Sequence of chain B:
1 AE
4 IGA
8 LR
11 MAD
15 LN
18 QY

This data describes a binding interaction between two proteins.

Sequence of chain A:
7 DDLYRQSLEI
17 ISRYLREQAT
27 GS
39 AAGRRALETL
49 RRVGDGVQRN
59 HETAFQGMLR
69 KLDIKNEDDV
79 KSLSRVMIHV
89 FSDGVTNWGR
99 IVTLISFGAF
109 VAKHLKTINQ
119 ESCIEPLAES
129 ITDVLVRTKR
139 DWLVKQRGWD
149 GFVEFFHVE

Residue-level contacts at the interface:
Residue G97 in chain A contacts residue N16 in chain B (closest heavy-atom distance 3.1 Å).
Residue D91 in chain A is in contact with residue R9 in chain B (closest heavy-atom distance 3.5 Å).
Residue A62 in chain A is in contact with residue M11 in chain B (closest heavy-atom distance 4.4 Å).
Residue L102 in chain A contacts residue L8 in chain B (closest heavy-atom distance 3.8 Å).
Residue F153 in chain A interacts with residue Y19 in chain B (closest heavy-atom distance 3.7 Å).
Residue F63 in chain A contacts residue L8 in chain B (closest heavy-atom distance 3.6 Å).
Residue G97 in chain A contacts residue A12 in chain B (closest heavy-atom distance 3.6 Å).
Residue G97 in chain A is in contact with residue L15 in chain B (closest heavy-atom distance 4.0 Å).
Residue V156 in chain A contacts residue Y19 in chain B (closest heavy-atom distance 3.9 Å).
Residue T101 in chain A is in contact with residue M11 in chain B (closest heavy-atom distance 3.7 Å).
Residue R98 in chain A is in contact with residue A12 in chain B (closest heavy-atom distance 3.5 Å).
Residue M66 in chain A contacts residue I4 in chain B (closest heavy-atom distance 3.7 Å).
Residue H87 in chain A contacts residue E2 in chain B (closest heavy-atom distance 3.0 Å).
Residue T101 in chain A is in contact with residue A12 in chain B (closest heavy-atom distance 3.5 Å).
Residue R50 in chain A contacts residue Y19 in chain B (closest heavy-atom distance 3.0 Å).
Residue T101 in chain A contacts residue L15 in chain B (closest heavy-atom distance 3.9 Å).
Residue V88 in chain A is in contact with residue L8 in chain B (closest heavy-atom distance 4.3 Å).
Residue H87 in chain A contacts residue R9 in chain B (closest heavy-atom distance 3.1 Å).
Residue F154 in chain A is in contact with residue Y19 in chain B (closest heavy-atom distance 3.5 Å).
Residue H87 in chain A contacts residue G5 in chain B (closest heavy-atom distance 4.9 Å).
Residue F105 in chain A is in contact with residue L8 in chain B (closest heavy-atom distance 4.1 Å).
Residue V51 in chain A interacts with residue L15 in chain B (closest heavy-atom distance 4.0 Å).
Residue S90 in chain A interacts with residue R9 in chain B (closest heavy-atom distance 4.0 Å).
Residue H87 in chain A contacts residue A6 in chain B (closest heavy-atom distance 4.5 Å).
Residue V84 in chain A is in contact with residue A1 in chain B (closest heavy-atom distance 3.3 Å).
Residue F89 in chain A contacts residue R9 in chain B (closest heavy-atom distance 4.8 Å).
Residue V88 in chain A is in contact with residue G5 in chain B (closest heavy-atom distance 3.5 Å).
Residue V100 in chain A is in contact with residue L15 in chain B (closest heavy-atom distance 3.4 Å).
Residue F153 in chain A is in contact with residue N16 in chain B (closest heavy-atom distance 3.2 Å).
Residue K69 in chain A contacts residue I4 in chain B (closest heavy-atom distance 3.8 Å).
Residue T101 in chain A contacts residue L8 in chain B (closest heavy-atom distance 3.9 Å).
Residue M66 in chain A is in contact with residue M11 in chain B (closest heavy-atom distance 3.7 Å).
Residue R98 in chain A interacts with residue D13 in chain B (closest heavy-atom distance 2.6 Å).
Residue L70 in chain A contacts residue I4 in chain B (closest heavy-atom distance 3.6 Å).
Residue M66 in chain A contacts residue L8 in chain B (closest heavy-atom distance 3.7 Å).
Residue V88 in chain A contacts residue R9 in chain B (closest heavy-atom distance 3.0 Å).
Residue H155 in chain A interacts with residue Y19 in chain B (closest heavy-atom distance 4.7 Å).
Residue V55 in chain A interacts with residue L15 in chain B (closest heavy-atom distance 3.9 Å).
Residue V93 in chain A interacts with residue D13 in chain B (closest heavy-atom distance 4.9 Å).
Residue V51 in chain A interacts with residue Y19 in chain B (closest heavy-atom distance 4.3 Å).
Residue V84 in chain A contacts residue G5 in chain B (closest heavy-atom distance 3.9 Å).
Residue F105 in chain A contacts residue I4 in chain B (closest heavy-atom distance 4.3 Å).
Residue F63 in chain A contacts residue M11 in chain B (closest heavy-atom distance 3.4 Å).
Residue D91 in chain A contacts residue D13 in chain B (closest heavy-atom distance 4.9 Å).
Residue W96 in chain A is in contact with residue N16 in chain B (closest heavy-atom distance 3.6 Å).
Residue L70 in chain A interacts with residue A1 in chain B (closest heavy-atom distance 4.2 Å).
Residue N95 in chain A interacts with residue N16 in chain B (closest heavy-atom distance 3.4 Å).
Residue H59 in chain A is in contact with residue M11 in chain B (closest heavy-atom distance 3.8 Å).
Residue V84 in chain A interacts with residue L8 in chain B (closest heavy-atom distance 3.8 Å).
Residue R98 in chain A is in contact with residue R9 in chain B (closest heavy-atom distance 3.5 Å).
Residue V84 in chain A is in contact with residue I4 in chain B (closest heavy-atom distance 3.8 Å).
Residue F154 in chain A contacts residue L15 in chain B (closest heavy-atom distance 4.3 Å).
Residue V55 in chain A contacts residue M11 in chain B (closest heavy-atom distance 4.7 Å).
Residue N95 in chain A contacts residue D13 in chain B (closest heavy-atom distance 3.1 Å).
Residue N95 in chain A interacts with residue A12 in chain B (closest heavy-atom distance 4.5 Å).